Sequence of protein 2:
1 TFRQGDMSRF

Residue-level contacts at the interface:
Residue I83 in protein 1 contacts residue R3 in protein 2 (closest heavy-atom distance 3.9 Å).
Residue E439 in protein 1 interacts with residue R3 in protein 2 (closest heavy-atom distance 3.2 Å).
Residue I443 in protein 1 interacts with residue M7 in protein 2 (closest heavy-atom distance 3.7 Å).
Residue M447 in protein 1 contacts residue F10 in protein 2 (closest heavy-atom distance 3.6 Å).
Residue R82 in protein 1 is in contact with residue R3 in protein 2 (closest heavy-atom distance 4.0 Å).
Residue F80 in protein 1 is in contact with residue F10 in protein 2 (closest heavy-atom distance 3.7 Å).
Residue E444 in protein 1 is in contact with residue F10 in protein 2 (closest heavy-atom distance 3.5 Å).
Residue R82 in protein 1 is in contact with residue D6 in protein 2 (closest heavy-atom distance 3.1 Å).
Residue F80 in protein 1 is in contact with residue R3 in protein 2 (closest heavy-atom distance 4.9 Å).
Residue V81 in protein 1 contacts residue R3 in protein 2 (closest heavy-atom distance 4.0 Å).
Residue I83 in protein 1 contacts residue F2 in protein 2 (closest heavy-atom distance 3.9 Å).
Residue F80 in protein 1 interacts with residue D6 in protein 2 (closest heavy-atom distance 3.3 Å).
Residue I443 in protein 1 contacts residue F10 in protein 2 (closest heavy-atom distance 4.2 Å).
Residue F80 in protein 1 is in contact with residue R9 in protein 2 (closest heavy-atom distance 4.4 Å).
Residue F80 in protein 1 interacts with residue M7 in protein 2 (closest heavy-atom distance 4.1 Å).

This data describes a binding interaction between two proteins.

Sequence of protein 1:
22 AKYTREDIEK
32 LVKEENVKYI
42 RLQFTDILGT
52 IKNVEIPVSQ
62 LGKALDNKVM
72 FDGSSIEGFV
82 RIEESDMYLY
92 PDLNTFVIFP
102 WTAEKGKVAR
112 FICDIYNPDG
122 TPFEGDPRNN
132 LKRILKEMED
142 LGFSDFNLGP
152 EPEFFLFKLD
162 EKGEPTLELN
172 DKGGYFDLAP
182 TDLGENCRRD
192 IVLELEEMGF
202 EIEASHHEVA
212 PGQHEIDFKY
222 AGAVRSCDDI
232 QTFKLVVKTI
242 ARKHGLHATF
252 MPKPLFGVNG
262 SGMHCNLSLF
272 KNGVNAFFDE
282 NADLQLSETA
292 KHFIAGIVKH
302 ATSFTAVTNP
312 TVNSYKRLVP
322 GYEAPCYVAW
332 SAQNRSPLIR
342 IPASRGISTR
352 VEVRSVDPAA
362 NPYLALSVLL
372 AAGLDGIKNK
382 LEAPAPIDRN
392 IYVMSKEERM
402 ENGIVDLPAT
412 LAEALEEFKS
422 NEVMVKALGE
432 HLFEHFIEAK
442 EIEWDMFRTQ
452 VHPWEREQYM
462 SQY